Contacts between the two chains:
Residue L478 in protein 2 interacts with residue V143 in protein 1 (closest heavy-atom distance 4.0 Å).
Residue L278 in protein 2 interacts with residue L147 in protein 1 (closest heavy-atom distance 3.8 Å).
Residue L279 in protein 2 contacts residue A146 in protein 1 (closest heavy-atom distance 4.7 Å).
Residue W445 in protein 2 interacts with residue L147 in protein 1 (closest heavy-atom distance 4.3 Å).
Residue L478 in protein 2 interacts with residue L147 in protein 1 (closest heavy-atom distance 4.0 Å).
Residue D446 in protein 2 is in contact with residue I151 in protein 1 (closest heavy-atom distance 3.8 Å).
Residue K477 in protein 2 contacts residue V143 in protein 1 (closest heavy-atom distance 5.0 Å).
Residue L449 in protein 2 contacts residue I151 in protein 1 (closest heavy-atom distance 3.7 Å).
Residue K332 in protein 2 is in contact with residue I151 in protein 1 (closest heavy-atom distance 3.6 Å).
Residue L279 in protein 2 contacts residue V150 in protein 1 (closest heavy-atom distance 4.8 Å).
Residue L449 in protein 2 interacts with residue W148 in protein 1 (closest heavy-atom distance 3.7 Å).
Residue I448 in protein 2 contacts residue K144 in protein 1 (closest heavy-atom distance 4.9 Å).
Residue L449 in protein 2 interacts with residue K144 in protein 1 (closest heavy-atom distance 3.5 Å).
Residue D446 in protein 2 is in contact with residue W148 in protein 1 (closest heavy-atom distance 4.6 Å).
Residue L278 in protein 2 is in contact with residue I151 in protein 1 (closest heavy-atom distance 4.4 Å).
Residue W445 in protein 2 interacts with residue I151 in protein 1 (closest heavy-atom distance 4.3 Å).
Residue K332 in protein 2 is in contact with residue D153 in protein 1 (closest heavy-atom distance 2.4 Å).
Residue A451 in protein 2 interacts with residue K144 in protein 1 (closest heavy-atom distance 4.8 Å).
Residue L478 in protein 2 contacts residue L140 in protein 1 (closest heavy-atom distance 4.0 Å).
Residue L278 in protein 2 contacts residue V150 in protein 1 (closest heavy-atom distance 3.7 Å).
Residue K450 in protein 2 interacts with residue W148 in protein 1 (closest heavy-atom distance 4.5 Å).
Residue K332 in protein 2 contacts residue V150 in protein 1 (closest heavy-atom distance 3.8 Å).
Residue L449 in protein 2 is in contact with residue L147 in protein 1 (closest heavy-atom distance 3.7 Å).
Residue L478 in protein 2 contacts residue K144 in protein 1 (closest heavy-atom distance 4.3 Å).

Sequence of protein 1:
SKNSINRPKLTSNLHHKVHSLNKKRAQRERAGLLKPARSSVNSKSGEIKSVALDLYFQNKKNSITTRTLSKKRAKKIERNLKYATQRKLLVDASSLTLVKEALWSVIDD

These two protein chains interact to form a complex.

Sequence of protein 2:
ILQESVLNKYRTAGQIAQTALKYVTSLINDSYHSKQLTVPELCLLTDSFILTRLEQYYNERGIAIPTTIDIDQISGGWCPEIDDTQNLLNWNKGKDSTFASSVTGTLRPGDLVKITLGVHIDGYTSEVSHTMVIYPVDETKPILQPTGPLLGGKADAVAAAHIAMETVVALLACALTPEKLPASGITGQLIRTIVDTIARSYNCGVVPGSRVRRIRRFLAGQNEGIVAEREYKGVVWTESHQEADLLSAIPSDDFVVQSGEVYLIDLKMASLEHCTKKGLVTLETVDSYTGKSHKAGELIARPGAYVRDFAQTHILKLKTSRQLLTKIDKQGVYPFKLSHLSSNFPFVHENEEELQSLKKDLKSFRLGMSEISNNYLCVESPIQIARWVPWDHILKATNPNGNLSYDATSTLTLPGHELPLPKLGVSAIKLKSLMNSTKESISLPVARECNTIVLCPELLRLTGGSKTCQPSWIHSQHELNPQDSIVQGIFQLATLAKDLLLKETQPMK